Residue-level contacts at the interface:
Residue K296 in chain A is in contact with residue A172 in chain B (closest heavy-atom distance 3.5 Å).
Residue Y281 in chain A is in contact with residue H171 in chain B (closest heavy-atom distance 2.9 Å).
Residue S497 in chain A contacts residue Y101 in chain B (closest heavy-atom distance 4.5 Å).
Residue K296 in chain A is in contact with residue Y175 in chain B (closest heavy-atom distance 3.1 Å).
Residue H346 in chain A is in contact with residue A167 in chain B (closest heavy-atom distance 4.3 Å).
Residue S476 in chain A contacts residue E67 in chain B (closest heavy-atom distance 3.2 Å).
Residue N285 in chain A contacts residue Q180 in chain B (closest heavy-atom distance 3.9 Å).
Residue N589 in chain A contacts residue Y86 in chain B (closest heavy-atom distance 3.0 Å).
Residue E507 in chain A is in contact with residue K78 in chain B (closest heavy-atom distance 3.5 Å).
Residue Y637 in chain A contacts residue Y86 in chain B (closest heavy-atom distance 3.1 Å).
Residue V191 in chain A is in contact with residue S184 in chain B (closest heavy-atom distance 3.7 Å).
Residue D485 in chain A contacts residue R150 in chain B (closest heavy-atom distance 4.0 Å).
Residue L585 in chain A contacts residue Y86 in chain B (closest heavy-atom distance 4.4 Å).
Residue K296 in chain A is in contact with residue I168 in chain B (closest heavy-atom distance 3.6 Å).
Residue K494 in chain A is in contact with residue D102 in chain B (closest heavy-atom distance 3.9 Å).
Residue N496 in chain A interacts with residue R100 in chain B (closest heavy-atom distance 3.1 Å).
Residue S632 in chain A interacts with residue V3 in chain B (closest heavy-atom distance 3.8 Å).
Residue K586 in chain A is in contact with residue V82 in chain B (closest heavy-atom distance 3.6 Å).
Residue N636 in chain A is in contact with residue Y86 in chain B (closest heavy-atom distance 3.8 Å).
Residue N488 in chain A contacts residue Y101 in chain B (closest heavy-atom distance 4.4 Å).
Residue I481 in chain A contacts residue L149 in chain B (closest heavy-atom distance 3.5 Å).
Residue N285 in chain A interacts with residue L178 in chain B (closest heavy-atom distance 4.3 Å).
Residue K681 in chain A is in contact with residue N117 in chain B (closest heavy-atom distance 4.4 Å).
Residue N496 in chain A is in contact with residue S98 in chain B (closest heavy-atom distance 3.1 Å).
Residue L585 in chain A interacts with residue C79 in chain B (closest heavy-atom distance 4.1 Å).
Residue T635 in chain A interacts with residue Y86 in chain B (closest heavy-atom distance 4.6 Å).
Residue N496 in chain A interacts with residue P99 in chain B (closest heavy-atom distance 3.4 Å).
Residue K586 in chain A is in contact with residue Y86 in chain B (closest heavy-atom distance 3.9 Å).
Residue A582 in chain A is in contact with residue K78 in chain B (closest heavy-atom distance 4.3 Å).
Residue H633 in chain A is in contact with residue T4 in chain B (closest heavy-atom distance 3.2 Å).
Residue H633 in chain A is in contact with residue E83 in chain B (closest heavy-atom distance 4.7 Å).
Residue H633 in chain A contacts residue D8 in chain B (closest heavy-atom distance 4.5 Å).
Residue L342 in chain A interacts with residue R164 in chain B (closest heavy-atom distance 4.2 Å).
Residue H633 in chain A contacts residue V2 in chain B (closest heavy-atom distance 3.7 Å).
Residue H633 in chain A interacts with residue V3 in chain B (closest heavy-atom distance 2.9 Å).
Residue K681 in chain A interacts with residue I120 in chain B (closest heavy-atom distance 3.6 Å).
Residue H288 in chain A interacts with residue Y175 in chain B (closest heavy-atom distance 3.1 Å).
Residue A582 in chain A interacts with residue C79 in chain B (closest heavy-atom distance 3.5 Å).
Residue K494 in chain A interacts with residue R100 in chain B (closest heavy-atom distance 3.8 Å).
Residue N496 in chain A is in contact with residue Y101 in chain B (closest heavy-atom distance 2.4 Å).
Residue K296 in chain A contacts residue D176 in chain B (closest heavy-atom distance 3.4 Å).
Residue N285 in chain A is in contact with residue Y175 in chain B (closest heavy-atom distance 3.0 Å).
Residue Y495 in chain A contacts residue Y101 in chain B (closest heavy-atom distance 3.5 Å).
Residue I284 in chain A interacts with residue Y175 in chain B (closest heavy-atom distance 3.1 Å).
Residue L581 in chain A contacts residue C79 in chain B (closest heavy-atom distance 3.9 Å).
Residue V191 in chain A contacts residue S183 in chain B (closest heavy-atom distance 3.7 Å).
Residue N496 in chain A is in contact with residue K146 in chain B (closest heavy-atom distance 3.6 Å).
Residue Y637 in chain A is in contact with residue K87 in chain B (closest heavy-atom distance 3.8 Å).
Residue K681 in chain A contacts residue D119 in chain B (closest heavy-atom distance 4.4 Å).
Residue L585 in chain A is in contact with residue F5 in chain B (closest heavy-atom distance 4.1 Å).
Residue Y682 in chain A contacts residue I120 in chain B (closest heavy-atom distance 4.0 Å).
Residue Y637 in chain A is in contact with residue P89 in chain B (closest heavy-atom distance 3.3 Å).
Residue H633 in chain A contacts residue F5 in chain B (closest heavy-atom distance 2.8 Å).
Residue K494 in chain A is in contact with residue Y101 in chain B (closest heavy-atom distance 3.8 Å).
Residue K494 in chain A contacts residue P99 in chain B (closest heavy-atom distance 4.1 Å).
Residue T635 in chain A is in contact with residue K87 in chain B (closest heavy-atom distance 3.8 Å).
Residue E590 in chain A is in contact with residue Y86 in chain B (closest heavy-atom distance 3.2 Å).
Residue S632 in chain A is in contact with residue V2 in chain B (closest heavy-atom distance 3.5 Å).
Residue H348 in chain A contacts residue R164 in chain B (closest heavy-atom distance 3.2 Å).
Residue Q482 in chain A is in contact with residue H153 in chain B (closest heavy-atom distance 2.8 Å).

Sequence of chain B:
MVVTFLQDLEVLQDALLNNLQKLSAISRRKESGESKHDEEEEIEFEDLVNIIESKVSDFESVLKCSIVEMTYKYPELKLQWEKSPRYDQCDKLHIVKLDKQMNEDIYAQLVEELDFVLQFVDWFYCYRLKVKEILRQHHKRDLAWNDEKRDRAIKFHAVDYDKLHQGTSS

Sequence of chain A:
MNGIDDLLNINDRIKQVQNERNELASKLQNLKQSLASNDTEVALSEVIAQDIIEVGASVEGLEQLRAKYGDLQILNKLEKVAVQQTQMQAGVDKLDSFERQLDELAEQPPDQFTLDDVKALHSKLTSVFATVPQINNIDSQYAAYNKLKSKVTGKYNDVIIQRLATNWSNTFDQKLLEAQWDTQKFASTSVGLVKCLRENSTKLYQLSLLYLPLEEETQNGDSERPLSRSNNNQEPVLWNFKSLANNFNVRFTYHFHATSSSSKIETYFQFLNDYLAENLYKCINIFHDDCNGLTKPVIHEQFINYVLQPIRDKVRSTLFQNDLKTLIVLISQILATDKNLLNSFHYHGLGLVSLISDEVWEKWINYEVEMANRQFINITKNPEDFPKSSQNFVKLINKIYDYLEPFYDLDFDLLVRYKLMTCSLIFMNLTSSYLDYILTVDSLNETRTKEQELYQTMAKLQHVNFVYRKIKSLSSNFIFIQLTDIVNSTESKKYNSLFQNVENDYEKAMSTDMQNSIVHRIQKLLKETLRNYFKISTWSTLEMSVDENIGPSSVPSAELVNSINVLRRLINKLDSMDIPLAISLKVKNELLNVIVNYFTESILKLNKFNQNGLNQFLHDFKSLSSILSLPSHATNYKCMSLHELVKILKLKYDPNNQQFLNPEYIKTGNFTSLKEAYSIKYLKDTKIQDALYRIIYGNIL

These two protein chains interact to form a complex.